Sequence of the first protein:
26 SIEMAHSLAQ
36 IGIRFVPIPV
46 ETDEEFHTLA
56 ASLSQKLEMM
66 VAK

This data describes a binding interaction between two proteins.

Sequence of the second protein:
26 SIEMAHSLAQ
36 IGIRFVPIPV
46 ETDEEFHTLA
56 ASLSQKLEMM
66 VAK

Interface contacts:
Residue E50 in the first protein is in contact with residue K61 in the second protein (closest heavy-atom distance 2.8 Å).
Residue R39 in the first protein contacts residue V45 in the second protein (closest heavy-atom distance 2.9 Å).
Residue F51 in the first protein is in contact with residue V41 in the second protein (closest heavy-atom distance 3.5 Å).
Residue I27 in the first protein interacts with residue F40 in the second protein (closest heavy-atom distance 3.6 Å).
Residue P44 in the first protein interacts with residue K61 in the second protein (closest heavy-atom distance 2.7 Å).
Residue I43 in the first protein interacts with residue F40 in the second protein (closest heavy-atom distance 3.1 Å).
Residue V41 in the first protein interacts with residue L54 in the second protein (closest heavy-atom distance 3.5 Å).
Residue I43 in the first protein is in contact with residue L58 in the second protein (closest heavy-atom distance 3.9 Å).
Residue F40 in the first protein interacts with residue P44 in the second protein (closest heavy-atom distance 3.8 Å).
Residue P44 in the first protein is in contact with residue L62 in the second protein (closest heavy-atom distance 3.7 Å).
Residue I43 in the first protein is in contact with residue V41 in the second protein (closest heavy-atom distance 2.7 Å).
Residue R39 in the first protein interacts with residue P44 in the second protein (closest heavy-atom distance 3.4 Å).
Residue L62 in the first protein is in contact with residue P44 in the second protein (closest heavy-atom distance 3.7 Å).
Residue L54 in the first protein interacts with residue I43 in the second protein (closest heavy-atom distance 3.8 Å).
Residue E46 in the first protein is in contact with residue M65 in the second protein (closest heavy-atom distance 3.5 Å).
Residue R39 in the first protein interacts with residue F51 in the second protein (closest heavy-atom distance 3.6 Å).
Residue P42 in the first protein interacts with residue L33 in the second protein (closest heavy-atom distance 3.2 Å).
Residue L54 in the first protein contacts residue V41 in the second protein (closest heavy-atom distance 3.5 Å).
Residue V45 in the first protein interacts with residue R39 in the second protein (closest heavy-atom distance 2.9 Å).
Residue F51 in the first protein interacts with residue R39 in the second protein (closest heavy-atom distance 3.6 Å).
Residue F40 in the first protein interacts with residue P42 in the second protein (closest heavy-atom distance 3.2 Å).
Residue A30 in the first protein is in contact with residue P42 in the second protein (closest heavy-atom distance 4.0 Å).
Residue D48 in the first protein contacts residue R39 in the second protein (closest heavy-atom distance 2.8 Å).
Residue P42 in the first protein interacts with residue F40 in the second protein (closest heavy-atom distance 3.2 Å).
Residue F40 in the first protein is in contact with residue I27 in the second protein (closest heavy-atom distance 3.6 Å).
Residue P44 in the first protein interacts with residue F40 in the second protein (closest heavy-atom distance 3.8 Å).
Residue V41 in the first protein contacts residue V41 in the second protein (closest heavy-atom distance 3.3 Å).
Residue L58 in the first protein contacts residue I43 in the second protein (closest heavy-atom distance 3.9 Å).
Residue P42 in the first protein interacts with residue M29 in the second protein (closest heavy-atom distance 3.5 Å).
Residue P42 in the first protein is in contact with residue L58 in the second protein (closest heavy-atom distance 3.1 Å).
Residue P44 in the first protein interacts with residue M65 in the second protein (closest heavy-atom distance 3.7 Å).
Residue A30 in the first protein interacts with residue A30 in the second protein (closest heavy-atom distance 4.0 Å).
Residue K61 in the first protein is in contact with residue P44 in the second protein (closest heavy-atom distance 2.7 Å).
Residue H31 in the first protein interacts with residue H31 in the second protein (closest heavy-atom distance 3.9 Å).
Residue F40 in the first protein is in contact with residue F51 in the second protein (closest heavy-atom distance 3.8 Å).
Residue A30 in the first protein interacts with residue I27 in the second protein (closest heavy-atom distance 3.6 Å).
Residue P44 in the first protein contacts residue I38 in the second protein (closest heavy-atom distance 3.6 Å).
Residue I27 in the first protein interacts with residue A30 in the second protein (closest heavy-atom distance 3.6 Å).
Residue L58 in the first protein contacts residue V41 in the second protein (closest heavy-atom distance 3.6 Å).
Residue M29 in the first protein contacts residue P42 in the second protein (closest heavy-atom distance 3.5 Å).
Residue I38 in the first protein interacts with residue P44 in the second protein (closest heavy-atom distance 3.6 Å).
Residue P42 in the first protein interacts with residue V41 in the second protein (closest heavy-atom distance 3.7 Å).
Residue F51 in the first protein is in contact with residue F40 in the second protein (closest heavy-atom distance 3.8 Å).
Residue F40 in the first protein interacts with residue I43 in the second protein (closest heavy-atom distance 3.1 Å).
Residue M65 in the first protein is in contact with residue E46 in the second protein (closest heavy-atom distance 3.5 Å).
Residue V41 in the first protein contacts residue P42 in the second protein (closest heavy-atom distance 3.7 Å).
Residue L33 in the first protein contacts residue P42 in the second protein (closest heavy-atom distance 3.2 Å).
Residue V41 in the first protein interacts with residue I43 in the second protein (closest heavy-atom distance 2.7 Å).
Residue V41 in the first protein is in contact with residue F51 in the second protein (closest heavy-atom distance 3.5 Å).
Residue L58 in the first protein interacts with residue P44 in the second protein (closest heavy-atom distance 3.2 Å).
Residue I27 in the first protein contacts residue A34 in the second protein (closest heavy-atom distance 3.9 Å).
Residue P44 in the first protein contacts residue L58 in the second protein (closest heavy-atom distance 3.2 Å).
Residue R39 in the first protein interacts with residue D48 in the second protein (closest heavy-atom distance 2.8 Å).
Residue K61 in the first protein is in contact with residue E50 in the second protein (closest heavy-atom distance 2.8 Å).
Residue L58 in the first protein is in contact with residue P42 in the second protein (closest heavy-atom distance 3.1 Å).
Residue P44 in the first protein contacts residue R39 in the second protein (closest heavy-atom distance 3.4 Å).
Residue A34 in the first protein is in contact with residue I27 in the second protein (closest heavy-atom distance 3.9 Å).
Residue V41 in the first protein is in contact with residue L58 in the second protein (closest heavy-atom distance 3.6 Å).
Residue I43 in the first protein interacts with residue L54 in the second protein (closest heavy-atom distance 3.8 Å).
Residue M65 in the first protein is in contact with residue P44 in the second protein (closest heavy-atom distance 3.7 Å).